Sequence of protein 2:
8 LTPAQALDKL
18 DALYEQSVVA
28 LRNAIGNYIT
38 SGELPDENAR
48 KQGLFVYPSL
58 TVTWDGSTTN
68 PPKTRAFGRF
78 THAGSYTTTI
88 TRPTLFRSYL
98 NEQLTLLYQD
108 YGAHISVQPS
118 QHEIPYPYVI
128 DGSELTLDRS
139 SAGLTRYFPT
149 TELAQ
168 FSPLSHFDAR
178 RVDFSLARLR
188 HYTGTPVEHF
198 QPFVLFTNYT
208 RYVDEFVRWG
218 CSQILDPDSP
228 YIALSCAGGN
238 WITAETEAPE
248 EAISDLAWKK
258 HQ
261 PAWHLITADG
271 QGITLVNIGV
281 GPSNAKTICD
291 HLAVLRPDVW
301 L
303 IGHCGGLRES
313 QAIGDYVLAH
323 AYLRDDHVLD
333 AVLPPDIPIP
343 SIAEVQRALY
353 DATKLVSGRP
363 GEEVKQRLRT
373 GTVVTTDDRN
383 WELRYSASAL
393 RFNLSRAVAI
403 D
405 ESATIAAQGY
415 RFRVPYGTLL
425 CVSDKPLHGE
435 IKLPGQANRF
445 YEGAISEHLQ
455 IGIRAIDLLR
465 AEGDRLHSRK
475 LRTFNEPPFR

Contacts between the two chains:
Residue I435 in protein 1 interacts with residue L151 in protein 2 (closest heavy-atom distance 3.3 Å).
Residue A314 in protein 1 contacts residue R136 in protein 2 (closest heavy-atom distance 3.7 Å).
Residue Q440 in protein 1 contacts residue S130 in protein 2 (closest heavy-atom distance 3.5 Å).
Residue R386 in protein 1 contacts residue V334 in protein 2 (closest heavy-atom distance 3.5 Å).
Residue I435 in protein 1 contacts residue T149 in protein 2 (closest heavy-atom distance 3.6 Å).
Residue V280 in protein 1 interacts with residue Q259 in protein 2 (closest heavy-atom distance 3.1 Å).
Residue H188 in protein 1 contacts residue P438 in protein 2 (closest heavy-atom distance 3.0 Å).
Residue E384 in protein 1 is in contact with residue L151 in protein 2 (closest heavy-atom distance 3.4 Å).
Residue L134 in protein 1 interacts with residue F444 in protein 2 (closest heavy-atom distance 3.4 Å).
Residue D135 in protein 1 interacts with residue R443 in protein 2 (closest heavy-atom distance 3.5 Å).
Residue I435 in protein 1 contacts residue R185 in protein 2 (closest heavy-atom distance 3.3 Å).
Residue L151 in protein 1 contacts residue L431 in protein 2 (closest heavy-atom distance 3.6 Å).
Residue N382 in protein 1 interacts with residue H291 in protein 2 (closest heavy-atom distance 3.5 Å).
Residue K256 in protein 1 is in contact with residue D211 in protein 2 (closest heavy-atom distance 2.8 Å).
Residue L431 in protein 1 is in contact with residue L151 in protein 2 (closest heavy-atom distance 3.3 Å).
Residue D290 in protein 1 contacts residue N382 in protein 2 (closest heavy-atom distance 3.0 Å).
Residue R443 in protein 1 contacts residue T133 in protein 2 (closest heavy-atom distance 3.3 Å).
Residue K256 in protein 1 contacts residue T207 in protein 2 (closest heavy-atom distance 3.1 Å).
Residue Y189 in protein 1 interacts with residue R381 in protein 2 (closest heavy-atom distance 3.2 Å).
Residue V330 in protein 1 is in contact with residue D379 in protein 2 (closest heavy-atom distance 3.5 Å).
Residue K256 in protein 1 interacts with residue W255 in protein 2 (closest heavy-atom distance 3.5 Å).
Residue E131 in protein 1 interacts with residue A441 in protein 2 (closest heavy-atom distance 3.0 Å).
Residue Q259 in protein 1 is in contact with residue R381 in protein 2 (closest heavy-atom distance 2.4 Å).
Residue L151 in protein 1 interacts with residue P430 in protein 2 (closest heavy-atom distance 3.3 Å).
Residue W255 in protein 1 contacts residue K256 in protein 2 (closest heavy-atom distance 3.5 Å).
Residue I315 in protein 1 interacts with residue R136 in protein 2 (closest heavy-atom distance 2.8 Å).
Residue Q259 in protein 1 interacts with residue V280 in protein 2 (closest heavy-atom distance 3.0 Å).
Residue V334 in protein 1 is in contact with residue R386 in protein 2 (closest heavy-atom distance 3.7 Å).
Residue K286 in protein 1 interacts with residue D380 in protein 2 (closest heavy-atom distance 3.1 Å).
Residue D211 in protein 1 interacts with residue K256 in protein 2 (closest heavy-atom distance 2.8 Å).
Residue F444 in protein 1 contacts residue D135 in protein 2 (closest heavy-atom distance 3.6 Å).
Residue D379 in protein 1 interacts with residue S283 in protein 2 (closest heavy-atom distance 2.9 Å).
Residue R185 in protein 1 contacts residue I435 in protein 2 (closest heavy-atom distance 3.6 Å).
Residue G433 in protein 1 is in contact with residue T149 in protein 2 (closest heavy-atom distance 3.5 Å).
Residue N382 in protein 1 interacts with residue D290 in protein 2 (closest heavy-atom distance 2.8 Å).
Residue S283 in protein 1 is in contact with residue D379 in protein 2 (closest heavy-atom distance 2.6 Å).
Residue L437 in protein 1 contacts residue H188 in protein 2 (closest heavy-atom distance 3.3 Å).
Residue R443 in protein 1 is in contact with residue D135 in protein 2 (closest heavy-atom distance 3.3 Å).
Residue R136 in protein 1 contacts residue F444 in protein 2 (closest heavy-atom distance 3.2 Å).
Residue R381 in protein 1 contacts residue T287 in protein 2 (closest heavy-atom distance 3.7 Å).
Residue R381 in protein 1 contacts residue Y189 in protein 2 (closest heavy-atom distance 3.0 Å).
Residue D252 in protein 1 contacts residue L253 in protein 2 (closest heavy-atom distance 3.0 Å).
Residue L134 in protein 1 interacts with residue R443 in protein 2 (closest heavy-atom distance 3.6 Å).
Residue D379 in protein 1 contacts residue V330 in protein 2 (closest heavy-atom distance 3.5 Å).
Residue P438 in protein 1 contacts residue H188 in protein 2 (closest heavy-atom distance 3.5 Å).
Residue R136 in protein 1 interacts with residue I315 in protein 2 (closest heavy-atom distance 2.6 Å).
Residue D380 in protein 1 is in contact with residue K286 in protein 2 (closest heavy-atom distance 2.9 Å).
Residue H291 in protein 1 contacts residue N382 in protein 2 (closest heavy-atom distance 3.3 Å).
Residue H188 in protein 1 is in contact with residue L437 in protein 2 (closest heavy-atom distance 3.5 Å).
Residue L253 in protein 1 interacts with residue D252 in protein 2 (closest heavy-atom distance 3.0 Å).
Residue D252 in protein 1 contacts residue D252 in protein 2 (closest heavy-atom distance 3.6 Å).
Residue T133 in protein 1 contacts residue R443 in protein 2 (closest heavy-atom distance 3.0 Å).
Residue T207 in protein 1 is in contact with residue K256 in protein 2 (closest heavy-atom distance 3.1 Å).
Residue F444 in protein 1 interacts with residue L134 in protein 2 (closest heavy-atom distance 3.0 Å).
Residue A441 in protein 1 contacts residue S130 in protein 2 (closest heavy-atom distance 3.2 Å).
Residue P430 in protein 1 is in contact with residue L151 in protein 2 (closest heavy-atom distance 3.5 Å).
Residue R443 in protein 1 contacts residue L134 in protein 2 (closest heavy-atom distance 3.2 Å).
Residue R381 in protein 1 contacts residue Q259 in protein 2 (closest heavy-atom distance 2.5 Å).
Residue T149 in protein 1 contacts residue I435 in protein 2 (closest heavy-atom distance 3.3 Å).
Residue F444 in protein 1 interacts with residue R136 in protein 2 (closest heavy-atom distance 3.2 Å).

These two protein chains interact to form a complex.

Sequence of protein 1:
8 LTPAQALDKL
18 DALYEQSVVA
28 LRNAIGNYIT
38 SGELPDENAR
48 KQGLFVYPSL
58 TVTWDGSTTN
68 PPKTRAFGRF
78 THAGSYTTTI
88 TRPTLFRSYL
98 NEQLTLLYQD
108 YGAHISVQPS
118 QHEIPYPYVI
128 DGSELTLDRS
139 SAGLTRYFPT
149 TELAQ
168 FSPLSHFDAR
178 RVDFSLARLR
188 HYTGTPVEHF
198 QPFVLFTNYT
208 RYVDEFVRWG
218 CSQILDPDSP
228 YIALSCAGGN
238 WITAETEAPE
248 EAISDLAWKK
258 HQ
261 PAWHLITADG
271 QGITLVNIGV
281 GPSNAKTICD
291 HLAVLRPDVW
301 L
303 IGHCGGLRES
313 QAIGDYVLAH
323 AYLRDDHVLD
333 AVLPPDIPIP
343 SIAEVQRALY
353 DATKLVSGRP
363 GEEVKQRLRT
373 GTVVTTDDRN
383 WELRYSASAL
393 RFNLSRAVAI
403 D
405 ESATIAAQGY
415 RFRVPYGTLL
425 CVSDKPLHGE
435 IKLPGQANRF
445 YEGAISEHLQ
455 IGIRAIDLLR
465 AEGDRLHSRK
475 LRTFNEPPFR